Sequence of chain A:
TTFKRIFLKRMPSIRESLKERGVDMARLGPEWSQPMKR

Sequence of chain B:
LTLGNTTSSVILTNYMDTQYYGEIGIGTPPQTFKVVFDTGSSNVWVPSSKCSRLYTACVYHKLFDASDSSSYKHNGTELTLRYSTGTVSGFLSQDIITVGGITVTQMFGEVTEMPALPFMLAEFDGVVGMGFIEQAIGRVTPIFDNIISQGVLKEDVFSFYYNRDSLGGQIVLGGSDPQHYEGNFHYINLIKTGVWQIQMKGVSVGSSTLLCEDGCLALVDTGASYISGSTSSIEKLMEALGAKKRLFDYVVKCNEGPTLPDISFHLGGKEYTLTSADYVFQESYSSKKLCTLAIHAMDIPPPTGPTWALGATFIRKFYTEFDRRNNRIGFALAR

These two protein chains interact to form a complex.

Interface contacts:
Residue P118 in chain B contacts residue M41 in chain A (closest heavy-atom distance 3.6 Å).
Residue T85 in chain B contacts residue M41 in chain A (closest heavy-atom distance 3.3 Å).
Residue Y83 in chain B contacts residue M41 in chain A (closest heavy-atom distance 3.5 Å).
Residue V172 in chain B interacts with residue K9 in chain A (closest heavy-atom distance 3.7 Å).
Residue D17 in chain B interacts with residue R20 in chain A (closest heavy-atom distance 3.3 Å).
Residue Y15 in chain B contacts residue I19 in chain A (closest heavy-atom distance 3.5 Å).
Residue Y21 in chain B contacts residue M16 in chain A (closest heavy-atom distance 3.6 Å).
Residue V152 in chain B interacts with residue K9 in chain A (closest heavy-atom distance 3.6 Å).
Residue I171 in chain B contacts residue R10 in chain A (closest heavy-atom distance 3.4 Å).
Residue I171 in chain B interacts with residue I11 in chain A (closest heavy-atom distance 2.8 Å).
Residue Q170 in chain B interacts with residue R10 in chain A (closest heavy-atom distance 3.1 Å).
Residue T2 in chain B contacts residue Q39 in chain A (closest heavy-atom distance 3.5 Å).
Residue L173 in chain B contacts residue I11 in chain A (closest heavy-atom distance 3.6 Å).
Residue L173 in chain B is in contact with residue K9 in chain A (closest heavy-atom distance 2.7 Å).
Residue Q170 in chain B contacts residue F12 in chain A (closest heavy-atom distance 3.4 Å).
Residue S176 in chain B is in contact with residue F8 in chain A (closest heavy-atom distance 3.5 Å).
Residue Y20 in chain B contacts residue K14 in chain A (closest heavy-atom distance 3.4 Å).
Residue G168 in chain B is in contact with residue L13 in chain A (closest heavy-atom distance 3.5 Å).
Residue V10 in chain B interacts with residue R43 in chain A (closest heavy-atom distance 3.2 Å).
Residue Q19 in chain B is in contact with residue R15 in chain A (closest heavy-atom distance 2.8 Å).
Residue L117 in chain B interacts with residue M41 in chain A (closest heavy-atom distance 3.1 Å).
Residue N14 in chain B is in contact with residue K42 in chain A (closest heavy-atom distance 3.0 Å).
Residue D299 in chain B interacts with residue R43 in chain A (closest heavy-atom distance 3.5 Å).
Residue Q19 in chain B contacts residue M16 in chain A (closest heavy-atom distance 2.7 Å).
Residue D249 in chain B is in contact with residue R20 in chain A (closest heavy-atom distance 2.8 Å).
Residue M120 in chain B is in contact with residue R26 in chain A (closest heavy-atom distance 3.7 Å).
Residue L121 in chain B contacts residue R26 in chain A (closest heavy-atom distance 3.6 Å).
Residue T2 in chain B interacts with residue R43 in chain A (closest heavy-atom distance 3.6 Å).
Residue M16 in chain B interacts with residue R20 in chain A (closest heavy-atom distance 3.0 Å).
Residue E23 in chain B contacts residue K14 in chain A (closest heavy-atom distance 2.9 Å).
Residue N14 in chain B is in contact with residue M41 in chain A (closest heavy-atom distance 3.7 Å).
Residue Y21 in chain B is in contact with residue L13 in chain A (closest heavy-atom distance 3.4 Å).
Residue G175 in chain B is in contact with residue F8 in chain A (closest heavy-atom distance 3.6 Å).
Residue F248 in chain B is in contact with residue M30 in chain A (closest heavy-atom distance 3.4 Å).
Residue L12 in chain B contacts residue K42 in chain A (closest heavy-atom distance 3.4 Å).
Residue D177 in chain B contacts residue R10 in chain A (closest heavy-atom distance 2.8 Å).
Residue M16 in chain B is in contact with residue M41 in chain A (closest heavy-atom distance 3.3 Å).
Residue M298 in chain B interacts with residue K42 in chain A (closest heavy-atom distance 3.4 Å).
Residue I11 in chain B interacts with residue R43 in chain A (closest heavy-atom distance 3.2 Å).
Residue T13 in chain B contacts residue K42 in chain A (closest heavy-atom distance 3.1 Å).
Residue G169 in chain B is in contact with residue L13 in chain A (closest heavy-atom distance 2.8 Å).
Residue Q170 in chain B contacts residue I11 in chain A (closest heavy-atom distance 3.2 Å).
Residue Y20 in chain B interacts with residue M16 in chain A (closest heavy-atom distance 3.7 Å).
Residue Q19 in chain B contacts residue K14 in chain A (closest heavy-atom distance 3.7 Å).
Residue V152 in chain B interacts with residue T6 in chain A (closest heavy-atom distance 3.0 Å).
Residue M16 in chain B contacts residue P40 in chain A (closest heavy-atom distance 3.4 Å).
Residue Y83 in chain B is in contact with residue R43 in chain A (closest heavy-atom distance 3.2 Å).
Residue M16 in chain B contacts residue I19 in chain A (closest heavy-atom distance 3.3 Å).
Residue T18 in chain B interacts with residue M16 in chain A (closest heavy-atom distance 3.4 Å).
Residue Y20 in chain B is in contact with residue R15 in chain A (closest heavy-atom distance 3.5 Å).
Residue S84 in chain B is in contact with residue Q39 in chain A (closest heavy-atom distance 3.5 Å).
Residue S166 in chain B is in contact with residue R15 in chain A (closest heavy-atom distance 3.3 Å).
Residue G100 in chain B interacts with residue K9 in chain A (closest heavy-atom distance 3.7 Å).
Residue L167 in chain B interacts with residue R15 in chain A (closest heavy-atom distance 3.5 Å).
Residue T85 in chain B interacts with residue S38 in chain A (closest heavy-atom distance 2.4 Å).
Residue Y21 in chain B interacts with residue K14 in chain A (closest heavy-atom distance 2.9 Å).
Residue L1 in chain B contacts residue R43 in chain A (closest heavy-atom distance 2.8 Å).
Residue T18 in chain B interacts with residue S18 in chain A (closest heavy-atom distance 3.4 Å).
Residue M16 in chain B interacts with residue S18 in chain A (closest heavy-atom distance 3.7 Å).
Residue F124 in chain B is in contact with residue M16 in chain A (closest heavy-atom distance 3.7 Å).